Sequence of the first protein:
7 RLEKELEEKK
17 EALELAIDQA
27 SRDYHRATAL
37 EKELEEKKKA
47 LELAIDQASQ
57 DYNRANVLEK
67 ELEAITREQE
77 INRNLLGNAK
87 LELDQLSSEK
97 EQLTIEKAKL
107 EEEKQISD

Contacts between the two chains:
Residue R21 in the second protein interacts with residue L49 in the first protein (closest heavy-atom distance 3.7 Å).
Residue S18 in the second protein interacts with residue L49 in the first protein (closest heavy-atom distance 3.4 Å).
Residue E25 in the second protein contacts residue A46 in the first protein (closest heavy-atom distance 4.2 Å).
Residue Y22 in the second protein is in contact with residue Q53 in the first protein (closest heavy-atom distance 3.5 Å).
Residue Y22 in the second protein contacts residue A50 in the first protein (closest heavy-atom distance 3.9 Å).
Residue Y22 in the second protein contacts residue L49 in the first protein (closest heavy-atom distance 3.6 Å).
Residue S19 in the second protein is in contact with residue Q53 in the first protein (closest heavy-atom distance 4.5 Å).

Sequence of the second protein:
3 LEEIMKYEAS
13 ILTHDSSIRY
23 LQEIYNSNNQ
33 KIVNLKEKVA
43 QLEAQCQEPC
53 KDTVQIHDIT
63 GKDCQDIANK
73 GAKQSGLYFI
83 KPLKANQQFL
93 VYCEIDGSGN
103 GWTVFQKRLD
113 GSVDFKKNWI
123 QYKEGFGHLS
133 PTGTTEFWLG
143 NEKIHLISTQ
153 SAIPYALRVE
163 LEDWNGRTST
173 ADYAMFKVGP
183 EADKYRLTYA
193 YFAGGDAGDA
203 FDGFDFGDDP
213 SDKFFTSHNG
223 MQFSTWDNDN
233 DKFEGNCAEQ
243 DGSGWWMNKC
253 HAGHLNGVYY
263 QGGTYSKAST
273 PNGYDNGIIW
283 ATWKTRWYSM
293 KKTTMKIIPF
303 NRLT

These two protein chains interact to form a complex.